Sequence of the first protein:
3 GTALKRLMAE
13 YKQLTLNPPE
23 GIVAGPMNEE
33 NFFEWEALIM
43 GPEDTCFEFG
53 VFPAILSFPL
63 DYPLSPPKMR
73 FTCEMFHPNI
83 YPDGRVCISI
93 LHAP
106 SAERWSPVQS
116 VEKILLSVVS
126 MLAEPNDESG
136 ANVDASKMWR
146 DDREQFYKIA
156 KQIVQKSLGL

This data describes a binding interaction between two proteins.

Interface contacts:
Residue Y13 in the first protein contacts residue R128 in the second protein (closest heavy-atom distance 4.1 Å).
Residue E31 in the first protein is in contact with residue R128 in the second protein (closest heavy-atom distance 3.0 Å).
Residue D63 in the first protein is in contact with residue Q61 in the second protein (closest heavy-atom distance 4.2 Å).
Residue L66 in the first protein contacts residue Q61 in the second protein (closest heavy-atom distance 3.8 Å).
Residue L163 in the first protein is in contact with residue L140 in the second protein (closest heavy-atom distance 3.9 Å).
Residue S111 in the first protein interacts with residue P66 in the second protein (closest heavy-atom distance 2.9 Å).
Residue L163 in the first protein contacts residue R144 in the second protein (closest heavy-atom distance 3.0 Å).
Residue W110 in the first protein is in contact with residue W58 in the second protein (closest heavy-atom distance 3.5 Å).
Residue A26 in the first protein interacts with residue L132 in the second protein (closest heavy-atom distance 4.1 Å).
Residue Y13 in the first protein is in contact with residue L132 in the second protein (closest heavy-atom distance 3.5 Å).
Residue I24 in the first protein interacts with residue R135 in the second protein (closest heavy-atom distance 4.0 Å).
Residue P96 in the first protein interacts with residue W58 in the second protein (closest heavy-atom distance 3.5 Å).
Residue N30 in the first protein is in contact with residue Q129 in the second protein (closest heavy-atom distance 3.7 Å).
Residue P112 in the first protein interacts with residue W58 in the second protein (closest heavy-atom distance 3.3 Å).
Residue V25 in the first protein contacts residue R135 in the second protein (closest heavy-atom distance 3.6 Å).
Residue I24 in the first protein interacts with residue L139 in the second protein (closest heavy-atom distance 4.5 Å).
Residue V113 in the first protein contacts residue T67 in the second protein (closest heavy-atom distance 4.4 Å).
Residue S111 in the first protein interacts with residue W58 in the second protein (closest heavy-atom distance 4.0 Å).
Residue V53 in the first protein is in contact with residue L139 in the second protein (closest heavy-atom distance 4.4 Å).
Residue V113 in the first protein is in contact with residue P66 in the second protein (closest heavy-atom distance 3.6 Å).
Residue P96 in the first protein interacts with residue Q61 in the second protein (closest heavy-atom distance 3.7 Å).
Residue V25 in the first protein is in contact with residue L139 in the second protein (closest heavy-atom distance 3.9 Å).
Residue V53 in the first protein interacts with residue A143 in the second protein (closest heavy-atom distance 3.3 Å).
Residue S162 in the first protein contacts residue L140 in the second protein (closest heavy-atom distance 4.4 Å).
Residue L163 in the first protein is in contact with residue A143 in the second protein (closest heavy-atom distance 3.8 Å).
Residue G23 in the first protein interacts with residue L139 in the second protein (closest heavy-atom distance 3.9 Å).
Residue E108 in the first protein is in contact with residue R69 in the second protein (closest heavy-atom distance 3.0 Å).
Residue V25 in the first protein contacts residue L132 in the second protein (closest heavy-atom distance 3.5 Å).
Residue P20 in the first protein contacts residue R135 in the second protein (closest heavy-atom distance 3.5 Å).
Residue M42 in the first protein is in contact with residue A143 in the second protein (closest heavy-atom distance 4.2 Å).
Residue A107 in the first protein is in contact with residue R69 in the second protein (closest heavy-atom distance 4.3 Å).
Residue E31 in the first protein is in contact with residue A125 in the second protein (closest heavy-atom distance 3.6 Å).
Residue L66 in the first protein contacts residue W58 in the second protein (closest heavy-atom distance 3.5 Å).
Residue L165 in the first protein contacts residue F147 in the second protein (closest heavy-atom distance 4.1 Å).
Residue P28 in the first protein is in contact with residue L132 in the second protein (closest heavy-atom distance 3.7 Å).
Residue M29 in the first protein interacts with residue K136 in the second protein (closest heavy-atom distance 4.7 Å).
Residue M42 in the first protein contacts residue L139 in the second protein (closest heavy-atom distance 4.4 Å).
Residue E38 in the first protein is in contact with residue K136 in the second protein (closest heavy-atom distance 3.1 Å).
Residue L66 in the first protein interacts with residue S57 in the second protein (closest heavy-atom distance 3.5 Å).
Residue P96 in the first protein is in contact with residue D62 in the second protein (closest heavy-atom distance 4.1 Å).
Residue L40 in the first protein is in contact with residue L139 in the second protein (closest heavy-atom distance 4.0 Å).
Residue M29 in the first protein interacts with residue Q129 in the second protein (closest heavy-atom distance 4.6 Å).
Residue L40 in the first protein is in contact with residue K136 in the second protein (closest heavy-atom distance 3.4 Å).
Residue V159 in the first protein interacts with residue F147 in the second protein (closest heavy-atom distance 4.1 Å).
Residue L163 in the first protein is in contact with residue F147 in the second protein (closest heavy-atom distance 3.7 Å).
Residue F51 in the first protein interacts with residue R146 in the second protein (closest heavy-atom distance 2.6 Å).
Residue Q160 in the first protein contacts residue F147 in the second protein (closest heavy-atom distance 3.6 Å).
Residue G27 in the first protein contacts residue L132 in the second protein (closest heavy-atom distance 3.7 Å).
Residue E50 in the first protein is in contact with residue F147 in the second protein (closest heavy-atom distance 4.7 Å).
Residue V53 in the first protein interacts with residue L140 in the second protein (closest heavy-atom distance 4.1 Å).
Residue L165 in the first protein interacts with residue R144 in the second protein (closest heavy-atom distance 4.5 Å).
Residue V25 in the first protein contacts residue K136 in the second protein (closest heavy-atom distance 3.6 Å).
Residue T17 in the first protein interacts with residue R135 in the second protein (closest heavy-atom distance 4.4 Å).
Residue S67 in the first protein interacts with residue Q61 in the second protein (closest heavy-atom distance 3.3 Å).
Residue E31 in the first protein interacts with residue Q129 in the second protein (closest heavy-atom distance 2.9 Å).
Residue F51 in the first protein contacts residue F147 in the second protein (closest heavy-atom distance 3.7 Å).
Residue F51 in the first protein contacts residue A143 in the second protein (closest heavy-atom distance 3.6 Å).
Residue L165 in the first protein is in contact with residue L148 in the second protein (closest heavy-atom distance 4.3 Å).
Residue P112 in the first protein interacts with residue P66 in the second protein (closest heavy-atom distance 4.2 Å).
Residue E45 in the first protein is in contact with residue R146 in the second protein (closest heavy-atom distance 3.3 Å).

Sequence of the second protein:
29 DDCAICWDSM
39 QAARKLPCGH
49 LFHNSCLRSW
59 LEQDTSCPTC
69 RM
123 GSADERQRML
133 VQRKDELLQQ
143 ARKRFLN